Sequence of chain B:
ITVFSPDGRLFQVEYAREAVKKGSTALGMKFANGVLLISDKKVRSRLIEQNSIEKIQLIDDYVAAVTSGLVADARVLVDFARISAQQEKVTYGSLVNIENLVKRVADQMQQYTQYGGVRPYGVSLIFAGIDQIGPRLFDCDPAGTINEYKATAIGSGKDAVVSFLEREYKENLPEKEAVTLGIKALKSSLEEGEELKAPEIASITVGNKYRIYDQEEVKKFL

Contacts between the two chains:
Residue G34 in chain B interacts with residue V236 in chain A (closest heavy-atom distance 3.4 Å).
Residue V82 in chain B is in contact with residue V236 in chain A (closest heavy-atom distance 4.7 Å).
Residue S79 in chain B is in contact with residue S237 in chain A (closest heavy-atom distance 3.7 Å).
Residue K33 in chain B contacts residue V236 in chain A (closest heavy-atom distance 3.3 Å).
Residue L81 in chain B interacts with residue M235 in chain A (closest heavy-atom distance 3.2 Å).
Residue K33 in chain B is in contact with residue S237 in chain A (closest heavy-atom distance 4.9 Å).
Residue V82 in chain B is in contact with residue S237 in chain A (closest heavy-atom distance 3.0 Å).
Residue S35 in chain B is in contact with residue S237 in chain A (closest heavy-atom distance 2.7 Å).
Residue L81 in chain B is in contact with residue V236 in chain A (closest heavy-atom distance 3.3 Å).
Residue G80 in chain B is in contact with residue S237 in chain A (closest heavy-atom distance 3.0 Å).
Residue A30 in chain B interacts with residue V236 in chain A (closest heavy-atom distance 3.3 Å).
Residue T78 in chain B contacts residue S237 in chain A (closest heavy-atom distance 4.7 Å).
Residue G80 in chain B interacts with residue V236 in chain A (closest heavy-atom distance 3.2 Å).
Residue G34 in chain B contacts residue S237 in chain A (closest heavy-atom distance 3.4 Å).
Residue K66 in chain B is in contact with residue S237 in chain A (closest heavy-atom distance 2.6 Å).
Residue V82 in chain B contacts residue M235 in chain A (closest heavy-atom distance 2.6 Å).
Residue V82 in chain B contacts residue H234 in chain A (closest heavy-atom distance 3.9 Å).
Residue A83 in chain B contacts residue M235 in chain A (closest heavy-atom distance 4.6 Å).
Residue G80 in chain B interacts with residue M235 in chain A (closest heavy-atom distance 3.6 Å).

The following describes two proteins that form a bound complex.

Sequence of chain A:
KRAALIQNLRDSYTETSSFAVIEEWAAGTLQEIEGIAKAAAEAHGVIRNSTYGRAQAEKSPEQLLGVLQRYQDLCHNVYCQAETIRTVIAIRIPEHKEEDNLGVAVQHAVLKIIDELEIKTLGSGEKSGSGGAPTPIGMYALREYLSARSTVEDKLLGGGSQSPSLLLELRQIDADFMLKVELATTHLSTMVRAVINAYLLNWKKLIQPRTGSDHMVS